Residue-level contacts at the interface:
Residue I315 in the second protein contacts residue V204 in the first protein (closest heavy-atom distance 3.3 Å).
Residue V322 in the second protein interacts with residue L200 in the first protein (closest heavy-atom distance 4.9 Å).
Residue I315 in the second protein interacts with residue L207 in the first protein (closest heavy-atom distance 4.3 Å).
Residue K326 in the second protein contacts residue Q196 in the first protein (closest heavy-atom distance 2.5 Å).
Residue I312 in the second protein interacts with residue E208 in the first protein (closest heavy-atom distance 4.8 Å).
Residue L318 in the second protein contacts residue L200 in the first protein (closest heavy-atom distance 3.2 Å).
Residue M319 in the second protein is in contact with residue T201 in the first protein (closest heavy-atom distance 3.1 Å).
Residue I312 in the second protein contacts residue V204 in the first protein (closest heavy-atom distance 4.9 Å).
Residue M319 in the second protein contacts residue L197 in the first protein (closest heavy-atom distance 3.4 Å).
Residue L318 in the second protein is in contact with residue Y203 in the first protein (closest heavy-atom distance 4.9 Å).
Residue M319 in the second protein interacts with residue V204 in the first protein (closest heavy-atom distance 4.2 Å).
Residue K326 in the second protein is in contact with residue E194 in the first protein (closest heavy-atom distance 4.4 Å).
Residue I315 in the second protein is in contact with residue Y203 in the first protein (closest heavy-atom distance 3.2 Å).
Residue K326 in the second protein is in contact with residue Q195 in the first protein (closest heavy-atom distance 4.5 Å).
Residue I323 in the second protein is in contact with residue L197 in the first protein (closest heavy-atom distance 3.3 Å).
Residue C308 in the second protein interacts with residue L207 in the first protein (closest heavy-atom distance 3.0 Å).
Residue T311 in the second protein contacts residue L207 in the first protein (closest heavy-atom distance 3.2 Å).
Residue V322 in the second protein interacts with residue Q196 in the first protein (closest heavy-atom distance 3.8 Å).
Residue M319 in the second protein is in contact with residue L200 in the first protein (closest heavy-atom distance 3.2 Å).
Residue I315 in the second protein interacts with residue L200 in the first protein (closest heavy-atom distance 3.8 Å).
Residue S307 in the second protein contacts residue L207 in the first protein (closest heavy-atom distance 4.1 Å).
Residue T311 in the second protein is in contact with residue Y203 in the first protein (closest heavy-atom distance 4.5 Å).
Residue I312 in the second protein contacts residue L207 in the first protein (closest heavy-atom distance 3.2 Å).

The following describes two proteins that form a bound complex.

Sequence of the first protein:
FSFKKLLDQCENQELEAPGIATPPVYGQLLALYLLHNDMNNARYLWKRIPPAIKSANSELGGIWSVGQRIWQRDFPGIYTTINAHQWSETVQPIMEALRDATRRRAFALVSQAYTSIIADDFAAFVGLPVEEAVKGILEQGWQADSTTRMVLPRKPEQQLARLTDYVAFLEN

Sequence of the second protein:
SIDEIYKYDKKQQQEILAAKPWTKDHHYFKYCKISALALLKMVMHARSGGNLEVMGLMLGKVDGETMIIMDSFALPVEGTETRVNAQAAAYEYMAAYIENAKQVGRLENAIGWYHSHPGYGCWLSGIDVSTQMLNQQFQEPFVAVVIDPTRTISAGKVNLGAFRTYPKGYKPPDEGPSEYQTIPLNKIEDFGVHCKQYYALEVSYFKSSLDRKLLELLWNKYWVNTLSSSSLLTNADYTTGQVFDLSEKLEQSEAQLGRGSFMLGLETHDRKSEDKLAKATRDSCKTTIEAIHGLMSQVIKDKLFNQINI